Sequence of the second protein:
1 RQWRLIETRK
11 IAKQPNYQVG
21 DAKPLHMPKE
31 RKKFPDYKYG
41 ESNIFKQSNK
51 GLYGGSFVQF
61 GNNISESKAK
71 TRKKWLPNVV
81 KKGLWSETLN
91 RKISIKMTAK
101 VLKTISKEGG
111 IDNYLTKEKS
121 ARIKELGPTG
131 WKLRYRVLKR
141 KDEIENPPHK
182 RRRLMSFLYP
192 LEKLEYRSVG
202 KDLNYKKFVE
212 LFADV

Interface contacts:
Residue D208 in the first protein contacts residue V200 in the second protein (closest heavy-atom distance 4.5 Å).
Residue I209 in the first protein contacts residue V200 in the second protein (closest heavy-atom distance 3.6 Å).

This data describes a binding interaction between two proteins.

Sequence of the first protein:
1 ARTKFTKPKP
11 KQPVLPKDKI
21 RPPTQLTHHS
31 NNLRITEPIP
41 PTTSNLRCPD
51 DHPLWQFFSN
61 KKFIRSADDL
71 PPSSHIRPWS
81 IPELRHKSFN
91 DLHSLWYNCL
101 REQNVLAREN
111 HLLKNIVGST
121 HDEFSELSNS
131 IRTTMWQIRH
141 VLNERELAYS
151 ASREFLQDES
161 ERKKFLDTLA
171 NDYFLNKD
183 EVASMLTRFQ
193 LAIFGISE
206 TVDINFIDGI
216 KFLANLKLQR